Residue-level contacts at the interface:
Residue F36 in chain A interacts with residue F41 in chain B (closest heavy-atom distance 4.0 Å).
Residue F35 in chain A interacts with residue P32 in chain B (closest heavy-atom distance 4.5 Å).
Residue K28 in chain A interacts with residue G33 in chain B (closest heavy-atom distance 4.2 Å).
Residue T27 in chain A is in contact with residue P32 in chain B (closest heavy-atom distance 4.0 Å).
Residue F35 in chain A is in contact with residue F34 in chain B (closest heavy-atom distance 3.8 Å).
Residue F39 in chain A interacts with residue V38 in chain B (closest heavy-atom distance 3.7 Å).
Residue K43 in chain A interacts with residue F41 in chain B (closest heavy-atom distance 3.5 Å).
Residue G31 in chain A interacts with residue G33 in chain B (closest heavy-atom distance 3.6 Å).
Residue K43 in chain A contacts residue Y44 in chain B (closest heavy-atom distance 3.5 Å).
Residue L14 in chain A interacts with residue F21 in chain B (closest heavy-atom distance 3.6 Å).
Residue F35 in chain A contacts residue A31 in chain B (closest heavy-atom distance 3.6 Å).
Residue G31 in chain A is in contact with residue P32 in chain B (closest heavy-atom distance 4.2 Å).
Residue P15 in chain A contacts residue N20 in chain B (closest heavy-atom distance 3.7 Å).
Residue A32 in chain A is in contact with residue A37 in chain B (closest heavy-atom distance 3.6 Å).
Residue L14 in chain A interacts with residue N20 in chain B (closest heavy-atom distance 3.8 Å).
Residue G12 in chain A interacts with residue W15 in chain B (closest heavy-atom distance 3.8 Å).
Residue L14 in chain A is in contact with residue W15 in chain B (closest heavy-atom distance 4.3 Å).
Residue A32 in chain A interacts with residue I36 in chain B (closest heavy-atom distance 4.4 Å).
Residue P17 in chain A is in contact with residue N20 in chain B (closest heavy-atom distance 4.5 Å).
Residue F36 in chain A is in contact with residue A40 in chain B (closest heavy-atom distance 3.9 Å).
Residue F39 in chain A interacts with residue F41 in chain B (closest heavy-atom distance 3.6 Å).
Residue F35 in chain A contacts residue A37 in chain B (closest heavy-atom distance 3.7 Å).
Residue K43 in chain A contacts residue L45 in chain B (closest heavy-atom distance 3.9 Å).
Residue K43 in chain A interacts with residue E48 in chain B (closest heavy-atom distance 3.3 Å).
Residue K28 in chain A is in contact with residue I36 in chain B (closest heavy-atom distance 4.9 Å).
Residue G31 in chain A is in contact with residue F34 in chain B (closest heavy-atom distance 4.8 Å).
Residue F36 in chain A is in contact with residue Y44 in chain B (closest heavy-atom distance 4.6 Å).
Residue E44 in chain A interacts with residue Y44 in chain B (closest heavy-atom distance 4.7 Å).
Residue A32 in chain A interacts with residue G33 in chain B (closest heavy-atom distance 3.5 Å).
Residue N11 in chain A contacts residue W15 in chain B (closest heavy-atom distance 3.4 Å).
Residue P13 in chain A contacts residue Q18 in chain B (closest heavy-atom distance 3.4 Å).
Residue K28 in chain A contacts residue P32 in chain B (closest heavy-atom distance 4.8 Å).
Residue P13 in chain A contacts residue W15 in chain B (closest heavy-atom distance 4.7 Å).
Residue F39 in chain A is in contact with residue A37 in chain B (closest heavy-atom distance 4.0 Å).
Residue N11 in chain A interacts with residue R11 in chain B (closest heavy-atom distance 4.4 Å).
Residue F36 in chain A is in contact with residue A37 in chain B (closest heavy-atom distance 3.6 Å).
Residue F39 in chain A contacts residue F34 in chain B (closest heavy-atom distance 3.7 Å).
Residue E44 in chain A interacts with residue E48 in chain B (closest heavy-atom distance 4.0 Å).
Residue L40 in chain A contacts residue Y44 in chain B (closest heavy-atom distance 3.6 Å).
Residue N11 in chain A is in contact with residue R12 in chain B (closest heavy-atom distance 4.9 Å).
Residue W10 in chain A contacts residue W15 in chain B (closest heavy-atom distance 3.1 Å).
Residue L40 in chain A interacts with residue F41 in chain B (closest heavy-atom distance 4.0 Å).
Residue L14 in chain A contacts residue Q18 in chain B (closest heavy-atom distance 4.9 Å).
Residue N11 in chain A contacts residue A14 in chain B (closest heavy-atom distance 4.3 Å).
Residue F35 in chain A contacts residue G33 in chain B (closest heavy-atom distance 4.0 Å).

This data describes a binding interaction between two proteins.

Sequence of chain A:
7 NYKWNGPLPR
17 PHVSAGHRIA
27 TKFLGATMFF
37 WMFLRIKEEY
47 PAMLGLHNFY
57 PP

Sequence of chain B:
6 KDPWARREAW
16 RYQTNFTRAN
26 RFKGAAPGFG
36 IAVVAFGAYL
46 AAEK